Sequence of chain B:
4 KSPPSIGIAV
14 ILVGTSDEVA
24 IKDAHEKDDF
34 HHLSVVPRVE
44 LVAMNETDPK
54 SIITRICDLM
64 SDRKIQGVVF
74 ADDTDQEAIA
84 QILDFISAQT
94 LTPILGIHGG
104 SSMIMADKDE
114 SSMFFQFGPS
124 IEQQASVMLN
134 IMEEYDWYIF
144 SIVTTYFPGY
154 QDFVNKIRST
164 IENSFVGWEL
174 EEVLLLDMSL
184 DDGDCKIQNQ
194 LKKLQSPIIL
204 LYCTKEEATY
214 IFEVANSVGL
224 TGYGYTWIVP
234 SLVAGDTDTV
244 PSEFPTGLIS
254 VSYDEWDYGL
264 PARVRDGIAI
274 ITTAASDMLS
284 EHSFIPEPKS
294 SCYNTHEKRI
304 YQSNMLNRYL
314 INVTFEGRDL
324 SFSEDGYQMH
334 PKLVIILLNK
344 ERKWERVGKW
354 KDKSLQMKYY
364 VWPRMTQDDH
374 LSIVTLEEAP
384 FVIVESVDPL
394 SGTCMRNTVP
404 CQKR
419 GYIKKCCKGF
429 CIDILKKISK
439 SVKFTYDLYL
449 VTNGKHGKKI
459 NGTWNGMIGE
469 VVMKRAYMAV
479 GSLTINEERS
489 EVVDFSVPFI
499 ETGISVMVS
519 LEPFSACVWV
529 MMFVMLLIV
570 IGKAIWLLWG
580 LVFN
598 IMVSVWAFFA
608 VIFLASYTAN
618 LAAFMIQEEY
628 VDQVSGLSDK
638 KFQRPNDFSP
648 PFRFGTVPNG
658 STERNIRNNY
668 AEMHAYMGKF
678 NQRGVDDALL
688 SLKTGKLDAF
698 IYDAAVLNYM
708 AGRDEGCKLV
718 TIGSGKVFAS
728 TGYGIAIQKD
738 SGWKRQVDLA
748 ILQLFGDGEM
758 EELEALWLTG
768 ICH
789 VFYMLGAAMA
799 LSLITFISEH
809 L

Residue-level contacts at the interface:
Residue V613 in chain A contacts residue A796 in chain B (closest heavy-atom distance 3.7 Å).
Residue P648 in chain A is in contact with residue T766 in chain B (closest heavy-atom distance 3.8 Å).
Residue K300 in chain A contacts residue L183 in chain B (closest heavy-atom distance 3.6 Å).
Residue G288 in chain A is in contact with residue D51 in chain B (closest heavy-atom distance 3.0 Å).
Residue C57 in chain A contacts residue K53 in chain B (closest heavy-atom distance 3.9 Å).
Residue P47 in chain A is in contact with residue H299 in chain B (closest heavy-atom distance 3.8 Å).
Residue S110 in chain A is in contact with residue Y149 in chain B (closest heavy-atom distance 3.0 Å).
Residue A627 in chain A interacts with residue L618 in chain B (closest heavy-atom distance 3.9 Å).
Residue S110 in chain A contacts residue P151 in chain B (closest heavy-atom distance 3.2 Å).
Residue V287 in chain A contacts residue S54 in chain B (closest heavy-atom distance 3.8 Å).
Residue P297 in chain A contacts residue D184 in chain B (closest heavy-atom distance 3.8 Å).
Residue A627 in chain A interacts with residue A619 in chain B (closest heavy-atom distance 3.9 Å).
Residue L298 in chain A interacts with residue D184 in chain B (closest heavy-atom distance 3.8 Å).
Residue N289 in chain A interacts with residue D51 in chain B (closest heavy-atom distance 3.4 Å).
Residue G288 in chain A contacts residue E49 in chain B (closest heavy-atom distance 3.2 Å).
Residue T290 in chain A is in contact with residue Q79 in chain B (closest heavy-atom distance 3.4 Å).
Residue C286 in chain A is in contact with residue K53 in chain B (closest heavy-atom distance 3.5 Å).
Residue A623 in chain A interacts with residue Y614 in chain B (closest heavy-atom distance 4.1 Å).
Residue T679 in chain A is in contact with residue N400 in chain B (closest heavy-atom distance 4.0 Å).
Residue A49 in chain A contacts residue F88 in chain B (closest heavy-atom distance 3.5 Å).
Residue P297 in chain A interacts with residue S182 in chain B (closest heavy-atom distance 3.6 Å).
Residue A49 in chain A is in contact with residue Q92 in chain B (closest heavy-atom distance 3.5 Å).
Residue K109 in chain A contacts residue Y149 in chain B (closest heavy-atom distance 4.3 Å).
Residue F91 in chain A is in contact with residue T50 in chain B (closest heavy-atom distance 4.3 Å).
Residue T290 in chain A is in contact with residue D51 in chain B (closest heavy-atom distance 3.8 Å).
Residue L54 in chain A interacts with residue I56 in chain B (closest heavy-atom distance 4.0 Å).
Residue N652 in chain A interacts with residue L763 in chain B (closest heavy-atom distance 3.2 Å).
Residue Y92 in chain A is in contact with residue D51 in chain B (closest heavy-atom distance 4.1 Å).
Residue L54 in chain A contacts residue K53 in chain B (closest heavy-atom distance 3.9 Å).
Residue M619 in chain A interacts with residue F582 in chain B (closest heavy-atom distance 4.3 Å).
Residue Q51 in chain A is in contact with residue Y296 in chain B (closest heavy-atom distance 3.3 Å).
Residue V287 in chain A contacts residue E49 in chain B (closest heavy-atom distance 4.2 Å).
Residue N48 in chain A contacts residue C295 in chain B (closest heavy-atom distance 2.4 Å).
Residue Q51 in chain A interacts with residue C295 in chain B (closest heavy-atom distance 4.3 Å).
Residue F91 in chain A contacts residue P52 in chain B (closest heavy-atom distance 3.5 Å).
Residue L113 in chain A interacts with residue S182 in chain B (closest heavy-atom distance 3.6 Å).
Residue A53 in chain A interacts with residue I56 in chain B (closest heavy-atom distance 4.0 Å).
Residue P297 in chain A contacts residue L183 in chain B (closest heavy-atom distance 3.7 Å).
Residue V287 in chain A interacts with residue D51 in chain B (closest heavy-atom distance 3.4 Å).
Residue P648 in chain A is in contact with residue G767 in chain B (closest heavy-atom distance 4.1 Å).
Residue C286 in chain A contacts residue D51 in chain B (closest heavy-atom distance 3.0 Å).
Residue K300 in chain A interacts with residue S182 in chain B (closest heavy-atom distance 3.3 Å).
Residue Y87 in chain A contacts residue F88 in chain B (closest heavy-atom distance 4.2 Å).
Residue N48 in chain A is in contact with residue T298 in chain B (closest heavy-atom distance 3.2 Å).
Residue N48 in chain A is in contact with residue Y296 in chain B (closest heavy-atom distance 3.5 Å).
Residue N48 in chain A interacts with residue N297 in chain B (closest heavy-atom distance 4.0 Å).
Residue N48 in chain A interacts with residue H299 in chain B (closest heavy-atom distance 4.1 Å).
Residue R301 in chain A is in contact with residue D184 in chain B (closest heavy-atom distance 2.9 Å).
Residue T290 in chain A interacts with residue T50 in chain B (closest heavy-atom distance 3.3 Å).
Residue N652 in chain A interacts with residue W764 in chain B (closest heavy-atom distance 3.2 Å).
Residue T626 in chain A interacts with residue T615 in chain B (closest heavy-atom distance 3.9 Å).
Residue F91 in chain A contacts residue I85 in chain B (closest heavy-atom distance 3.8 Å).
Residue N472 in chain A is in contact with residue S162 in chain B (closest heavy-atom distance 3.3 Å).
Residue P84 in chain A interacts with residue F88 in chain B (closest heavy-atom distance 4.2 Å).
Residue I50 in chain A contacts residue C295 in chain B (closest heavy-atom distance 4.3 Å).
Residue L54 in chain A interacts with residue T57 in chain B (closest heavy-atom distance 3.6 Å).
Residue R467 in chain A interacts with residue N166 in chain B (closest heavy-atom distance 4.1 Å).
Residue S110 in chain A is in contact with residue Y153 in chain B (closest heavy-atom distance 3.4 Å).
Residue F91 in chain A contacts residue A81 in chain B (closest heavy-atom distance 3.5 Å).
Residue Y92 in chain A is in contact with residue P52 in chain B (closest heavy-atom distance 4.0 Å).

This data describes a binding interaction between two proteins.

Sequence of chain A:
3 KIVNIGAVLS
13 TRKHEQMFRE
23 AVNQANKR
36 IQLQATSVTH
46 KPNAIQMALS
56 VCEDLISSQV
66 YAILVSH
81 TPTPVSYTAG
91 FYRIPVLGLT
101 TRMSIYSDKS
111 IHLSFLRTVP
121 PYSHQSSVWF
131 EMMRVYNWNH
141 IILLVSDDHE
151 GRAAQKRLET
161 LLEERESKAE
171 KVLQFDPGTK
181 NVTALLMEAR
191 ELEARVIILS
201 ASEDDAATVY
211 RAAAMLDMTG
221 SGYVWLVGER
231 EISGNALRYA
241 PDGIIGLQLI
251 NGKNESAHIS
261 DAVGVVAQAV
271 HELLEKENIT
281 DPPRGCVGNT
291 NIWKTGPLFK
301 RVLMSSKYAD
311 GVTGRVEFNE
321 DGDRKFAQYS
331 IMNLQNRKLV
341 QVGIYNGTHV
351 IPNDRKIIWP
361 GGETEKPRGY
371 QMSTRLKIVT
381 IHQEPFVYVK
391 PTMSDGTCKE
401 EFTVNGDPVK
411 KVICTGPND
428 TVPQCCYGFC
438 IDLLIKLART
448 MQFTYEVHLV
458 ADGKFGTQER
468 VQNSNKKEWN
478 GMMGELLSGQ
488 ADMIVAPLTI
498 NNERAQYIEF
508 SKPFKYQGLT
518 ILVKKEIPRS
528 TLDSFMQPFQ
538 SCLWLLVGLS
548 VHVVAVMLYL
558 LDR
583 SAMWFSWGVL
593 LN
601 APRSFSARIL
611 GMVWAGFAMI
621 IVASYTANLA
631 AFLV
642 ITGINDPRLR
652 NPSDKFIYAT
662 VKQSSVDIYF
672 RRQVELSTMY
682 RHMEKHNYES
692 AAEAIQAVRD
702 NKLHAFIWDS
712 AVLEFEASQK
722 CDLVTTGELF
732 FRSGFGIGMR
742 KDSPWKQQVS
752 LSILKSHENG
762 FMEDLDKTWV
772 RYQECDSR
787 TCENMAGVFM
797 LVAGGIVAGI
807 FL